Sequence of the second protein:
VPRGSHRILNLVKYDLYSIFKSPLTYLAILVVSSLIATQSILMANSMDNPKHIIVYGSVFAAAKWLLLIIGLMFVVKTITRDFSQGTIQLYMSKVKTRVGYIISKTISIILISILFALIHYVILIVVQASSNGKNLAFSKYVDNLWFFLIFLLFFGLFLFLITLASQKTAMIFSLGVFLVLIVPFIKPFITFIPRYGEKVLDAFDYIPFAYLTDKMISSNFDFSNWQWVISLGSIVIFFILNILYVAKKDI

Residue-level contacts at the interface:
Residue M107 in the second protein contacts residue G48 in the first protein (closest heavy-atom distance 3.7 Å).
Residue I266 in the second protein contacts residue N49 in the first protein (closest heavy-atom distance 2.9 Å).
Residue K263 in the second protein interacts with residue I51 in the first protein (closest heavy-atom distance 3.1 Å).
Residue Y29 in the second protein interacts with residue V90 in the first protein (closest heavy-atom distance 3.9 Å).
Residue R22 in the second protein interacts with residue G92 in the first protein (closest heavy-atom distance 3.4 Å).
Residue K109 in the second protein interacts with residue N61 in the first protein (closest heavy-atom distance 2.6 Å).
Residue K109 in the second protein is in contact with residue D63 in the first protein (closest heavy-atom distance 3.8 Å).
Residue N25 in the second protein interacts with residue Q89 in the first protein (closest heavy-atom distance 2.9 Å).
Residue R96 in the second protein is in contact with residue Y75 in the first protein (closest heavy-atom distance 4.2 Å).
Residue Q100 in the second protein contacts residue N77 in the first protein (closest heavy-atom distance 4.7 Å).
Residue R22 in the second protein is in contact with residue L91 in the first protein (closest heavy-atom distance 4.1 Å).
Residue L105 in the second protein contacts residue K73 in the first protein (closest heavy-atom distance 3.7 Å).
Residue Y29 in the second protein contacts residue L86 in the first protein (closest heavy-atom distance 3.7 Å).
Residue D265 in the second protein contacts residue I50 in the first protein (closest heavy-atom distance 3.3 Å).
Residue G101 in the second protein is in contact with residue K73 in the first protein (closest heavy-atom distance 3.3 Å).
Residue Q104 in the second protein is in contact with residue K73 in the first protein (closest heavy-atom distance 3.2 Å).
Residue Q104 in the second protein contacts residue N49 in the first protein (closest heavy-atom distance 3.2 Å).
Residue T102 in the second protein is in contact with residue K73 in the first protein (closest heavy-atom distance 4.1 Å).
Residue K263 in the second protein contacts residue K52 in the first protein (closest heavy-atom distance 4.6 Å).
Residue T102 in the second protein is in contact with residue Y75 in the first protein (closest heavy-atom distance 3.2 Å).
Residue I266 in the second protein contacts residue K44 in the first protein (closest heavy-atom distance 4.5 Å).
Residue Q104 in the second protein contacts residue I69 in the first protein (closest heavy-atom distance 3.7 Å).
Residue L105 in the second protein is in contact with residue F67 in the first protein (closest heavy-atom distance 4.2 Å).
Residue Y106 in the second protein interacts with residue Y75 in the first protein (closest heavy-atom distance 2.8 Å).
Residue R113 in the second protein interacts with residue N49 in the first protein (closest heavy-atom distance 3.8 Å).
Residue L26 in the second protein interacts with residue V90 in the first protein (closest heavy-atom distance 3.9 Å).
Residue Y106 in the second protein is in contact with residue L91 in the first protein (closest heavy-atom distance 3.7 Å).
Residue D265 in the second protein interacts with residue K52 in the first protein (closest heavy-atom distance 4.0 Å).
Residue Q104 in the second protein is in contact with residue F67 in the first protein (closest heavy-atom distance 3.6 Å).
Residue N25 in the second protein interacts with residue V90 in the first protein (closest heavy-atom distance 4.1 Å).
Residue Y106 in the second protein interacts with residue F87 in the first protein (closest heavy-atom distance 3.9 Å).
Residue R113 in the second protein is in contact with residue I50 in the first protein (closest heavy-atom distance 4.5 Å).
Residue Q104 in the second protein interacts with residue K44 in the first protein (closest heavy-atom distance 4.0 Å).
Residue R22 in the second protein is in contact with residue V90 in the first protein (closest heavy-atom distance 3.8 Å).
Residue D97 in the second protein is in contact with residue Y75 in the first protein (closest heavy-atom distance 2.7 Å).
Residue L105 in the second protein contacts residue F87 in the first protein (closest heavy-atom distance 3.5 Å).
Residue L105 in the second protein is in contact with residue L91 in the first protein (closest heavy-atom distance 3.2 Å).
Residue S108 in the second protein contacts residue N49 in the first protein (closest heavy-atom distance 4.1 Å).
Residue K109 in the second protein interacts with residue G48 in the first protein (closest heavy-atom distance 4.3 Å).
Residue Q100 in the second protein contacts residue K73 in the first protein (closest heavy-atom distance 4.5 Å).
Residue Y29 in the second protein interacts with residue K85 in the first protein (closest heavy-atom distance 3.8 Å).
Residue Q100 in the second protein is in contact with residue Y75 in the first protein (closest heavy-atom distance 3.7 Å).
Residue D265 in the second protein contacts residue I51 in the first protein (closest heavy-atom distance 2.7 Å).
Residue T102 in the second protein interacts with residue L74 in the first protein (closest heavy-atom distance 3.8 Å).
Residue A262 in the second protein contacts residue I51 in the first protein (closest heavy-atom distance 3.2 Å).
Residue M107 in the second protein interacts with residue N49 in the first protein (closest heavy-atom distance 3.5 Å).
Residue R113 in the second protein interacts with residue G48 in the first protein (closest heavy-atom distance 3.0 Å).
Residue R22 in the second protein contacts residue Q89 in the first protein (closest heavy-atom distance 4.4 Å).
Residue S33 in the second protein contacts residue K78 in the first protein (closest heavy-atom distance 4.2 Å).
Residue Q100 in the second protein contacts residue L74 in the first protein (closest heavy-atom distance 3.5 Å).
Residue S108 in the second protein contacts residue G48 in the first protein (closest heavy-atom distance 3.1 Å).
Residue Y106 in the second protein is in contact with residue L86 in the first protein (closest heavy-atom distance 3.9 Å).
Residue Y29 in the second protein is in contact with residue Q89 in the first protein (closest heavy-atom distance 3.8 Å).
Residue Q100 in the second protein interacts with residue D76 in the first protein (closest heavy-atom distance 2.8 Å).
Residue S108 in the second protein contacts residue N47 in the first protein (closest heavy-atom distance 2.8 Å).
Residue T102 in the second protein contacts residue F87 in the first protein (closest heavy-atom distance 4.7 Å).
Residue Y106 in the second protein interacts with residue V90 in the first protein (closest heavy-atom distance 3.6 Å).
Residue D265 in the second protein contacts residue N49 in the first protein (closest heavy-atom distance 3.5 Å).
Residue Y29 in the second protein interacts with residue Y82 in the first protein (closest heavy-atom distance 3.4 Å).
Residue S108 in the second protein contacts residue F67 in the first protein (closest heavy-atom distance 4.0 Å).

Sequence of the first protein:
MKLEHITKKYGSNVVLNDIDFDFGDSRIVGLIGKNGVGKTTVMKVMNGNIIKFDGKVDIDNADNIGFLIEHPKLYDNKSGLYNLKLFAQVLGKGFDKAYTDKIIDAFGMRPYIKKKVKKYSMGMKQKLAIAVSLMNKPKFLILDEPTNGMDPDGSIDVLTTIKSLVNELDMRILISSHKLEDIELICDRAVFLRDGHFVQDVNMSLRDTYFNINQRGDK

These two protein chains interact to form a complex.